Sequence of chain A:
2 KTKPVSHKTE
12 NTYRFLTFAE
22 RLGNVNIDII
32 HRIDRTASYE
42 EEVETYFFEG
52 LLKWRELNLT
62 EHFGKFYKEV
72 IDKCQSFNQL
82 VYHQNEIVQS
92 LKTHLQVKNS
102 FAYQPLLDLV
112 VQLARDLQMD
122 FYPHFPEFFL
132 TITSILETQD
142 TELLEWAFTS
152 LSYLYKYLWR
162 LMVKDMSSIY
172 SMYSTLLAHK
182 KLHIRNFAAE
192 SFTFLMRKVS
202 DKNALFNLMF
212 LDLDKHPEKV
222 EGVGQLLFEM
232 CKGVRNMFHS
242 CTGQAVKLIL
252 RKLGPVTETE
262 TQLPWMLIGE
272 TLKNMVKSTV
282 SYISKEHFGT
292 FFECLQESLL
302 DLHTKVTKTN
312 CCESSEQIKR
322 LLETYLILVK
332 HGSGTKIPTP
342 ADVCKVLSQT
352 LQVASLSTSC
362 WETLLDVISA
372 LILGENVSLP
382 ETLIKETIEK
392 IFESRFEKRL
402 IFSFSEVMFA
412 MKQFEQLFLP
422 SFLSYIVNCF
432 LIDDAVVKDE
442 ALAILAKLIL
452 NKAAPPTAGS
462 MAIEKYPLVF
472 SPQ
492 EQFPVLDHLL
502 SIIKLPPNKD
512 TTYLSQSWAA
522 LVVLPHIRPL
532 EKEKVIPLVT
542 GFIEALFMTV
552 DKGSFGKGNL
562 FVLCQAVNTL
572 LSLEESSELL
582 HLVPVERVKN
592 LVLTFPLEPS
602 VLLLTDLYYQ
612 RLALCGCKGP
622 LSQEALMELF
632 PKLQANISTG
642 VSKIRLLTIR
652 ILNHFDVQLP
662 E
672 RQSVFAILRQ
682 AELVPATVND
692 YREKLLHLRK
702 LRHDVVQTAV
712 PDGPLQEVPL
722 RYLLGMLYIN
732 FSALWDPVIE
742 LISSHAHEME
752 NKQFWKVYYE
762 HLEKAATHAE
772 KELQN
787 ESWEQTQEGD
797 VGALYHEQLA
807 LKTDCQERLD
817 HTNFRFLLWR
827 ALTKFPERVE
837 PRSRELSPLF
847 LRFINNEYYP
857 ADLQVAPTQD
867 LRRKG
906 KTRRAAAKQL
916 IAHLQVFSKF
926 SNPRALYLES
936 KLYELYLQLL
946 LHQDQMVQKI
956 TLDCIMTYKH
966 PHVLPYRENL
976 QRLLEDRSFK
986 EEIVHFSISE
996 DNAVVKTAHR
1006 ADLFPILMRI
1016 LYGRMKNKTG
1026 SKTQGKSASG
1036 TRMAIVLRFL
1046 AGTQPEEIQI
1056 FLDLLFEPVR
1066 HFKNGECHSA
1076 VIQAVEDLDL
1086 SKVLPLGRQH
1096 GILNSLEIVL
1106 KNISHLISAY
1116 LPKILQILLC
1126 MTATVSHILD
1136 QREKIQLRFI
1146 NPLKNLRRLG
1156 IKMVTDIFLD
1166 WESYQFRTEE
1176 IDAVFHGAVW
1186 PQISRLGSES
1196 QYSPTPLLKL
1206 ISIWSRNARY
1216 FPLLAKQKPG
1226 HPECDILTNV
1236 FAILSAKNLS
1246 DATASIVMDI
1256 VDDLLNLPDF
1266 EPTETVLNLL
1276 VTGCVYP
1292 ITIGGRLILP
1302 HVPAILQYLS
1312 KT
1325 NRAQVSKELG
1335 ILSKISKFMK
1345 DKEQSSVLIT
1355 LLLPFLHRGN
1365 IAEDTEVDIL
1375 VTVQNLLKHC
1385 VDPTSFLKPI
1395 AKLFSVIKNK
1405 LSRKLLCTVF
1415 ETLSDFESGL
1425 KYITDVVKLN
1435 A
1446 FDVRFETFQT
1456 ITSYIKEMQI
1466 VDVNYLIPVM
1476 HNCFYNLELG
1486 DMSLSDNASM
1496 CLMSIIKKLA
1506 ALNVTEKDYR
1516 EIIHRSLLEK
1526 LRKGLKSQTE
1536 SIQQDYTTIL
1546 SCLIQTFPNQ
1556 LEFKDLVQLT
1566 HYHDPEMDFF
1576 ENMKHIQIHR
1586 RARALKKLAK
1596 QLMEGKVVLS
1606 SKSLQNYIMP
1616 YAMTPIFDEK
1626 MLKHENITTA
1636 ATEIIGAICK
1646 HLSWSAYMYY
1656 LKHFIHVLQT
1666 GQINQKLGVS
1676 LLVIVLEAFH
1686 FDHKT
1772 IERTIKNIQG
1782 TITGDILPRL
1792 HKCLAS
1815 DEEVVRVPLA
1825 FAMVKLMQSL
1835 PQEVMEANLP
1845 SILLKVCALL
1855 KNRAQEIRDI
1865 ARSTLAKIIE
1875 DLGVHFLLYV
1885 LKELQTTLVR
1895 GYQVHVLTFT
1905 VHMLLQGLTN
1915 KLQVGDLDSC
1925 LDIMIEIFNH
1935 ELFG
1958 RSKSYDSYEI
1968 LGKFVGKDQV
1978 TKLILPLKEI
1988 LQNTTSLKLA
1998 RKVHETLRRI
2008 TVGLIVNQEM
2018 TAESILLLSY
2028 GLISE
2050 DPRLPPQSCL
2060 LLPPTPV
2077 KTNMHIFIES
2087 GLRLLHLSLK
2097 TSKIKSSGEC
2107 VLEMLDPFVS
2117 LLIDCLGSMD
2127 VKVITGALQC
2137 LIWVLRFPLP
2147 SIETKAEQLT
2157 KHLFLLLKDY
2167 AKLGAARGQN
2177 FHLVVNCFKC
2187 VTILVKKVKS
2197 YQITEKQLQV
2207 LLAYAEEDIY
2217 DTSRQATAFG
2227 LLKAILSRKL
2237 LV

Sequence of chain B:
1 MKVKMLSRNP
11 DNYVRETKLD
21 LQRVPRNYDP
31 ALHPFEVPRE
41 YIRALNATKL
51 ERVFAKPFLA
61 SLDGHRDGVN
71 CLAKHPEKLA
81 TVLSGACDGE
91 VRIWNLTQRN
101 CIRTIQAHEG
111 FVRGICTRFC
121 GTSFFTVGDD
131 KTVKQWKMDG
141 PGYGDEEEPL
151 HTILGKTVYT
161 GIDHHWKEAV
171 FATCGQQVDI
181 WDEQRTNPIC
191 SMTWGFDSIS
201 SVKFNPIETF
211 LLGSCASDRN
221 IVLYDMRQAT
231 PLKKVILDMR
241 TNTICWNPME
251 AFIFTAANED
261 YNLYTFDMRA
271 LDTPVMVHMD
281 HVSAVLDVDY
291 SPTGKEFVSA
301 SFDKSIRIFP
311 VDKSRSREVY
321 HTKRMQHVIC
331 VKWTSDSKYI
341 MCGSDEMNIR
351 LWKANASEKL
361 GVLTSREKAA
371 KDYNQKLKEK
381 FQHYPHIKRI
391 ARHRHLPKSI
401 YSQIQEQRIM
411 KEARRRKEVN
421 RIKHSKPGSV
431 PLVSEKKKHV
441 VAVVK

Contacts between the two chains:
Residue S2219 in chain A interacts with residue N187 in chain B (closest heavy-atom distance 4.5 Å).
Residue L2169 in chain A is in contact with residue H151 in chain B (closest heavy-atom distance 4.6 Å).
Residue L2169 in chain A is in contact with residue R185 in chain B (closest heavy-atom distance 4.1 Å).
Residue T2218 in chain A is in contact with residue R185 in chain B (closest heavy-atom distance 5.0 Å).
Residue D2217 in chain A is in contact with residue R185 in chain B (closest heavy-atom distance 4.4 Å).
Residue G2170 in chain A contacts residue T186 in chain B (closest heavy-atom distance 3.0 Å).
Residue L2169 in chain A is in contact with residue T186 in chain B (closest heavy-atom distance 2.9 Å).
Residue G2170 in chain A contacts residue N187 in chain B (closest heavy-atom distance 4.7 Å).

This data describes a binding interaction between two proteins.